This data describes a binding interaction between two proteins.

Sequence of protein 1:
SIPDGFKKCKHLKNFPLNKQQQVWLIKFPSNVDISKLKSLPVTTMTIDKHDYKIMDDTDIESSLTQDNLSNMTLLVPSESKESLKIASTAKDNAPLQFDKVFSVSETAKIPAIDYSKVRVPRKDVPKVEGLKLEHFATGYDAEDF

Residue-level contacts at the interface:
Residue Y175 in protein 1 contacts residue K42 in protein 2 (closest heavy-atom distance 4.0 Å).
Residue K167 in protein 1 is in contact with residue T34 in protein 2 (closest heavy-atom distance 4.2 Å).
Residue D176 in protein 1 is in contact with residue K42 in protein 2 (closest heavy-atom distance 3.7 Å).
Residue E169 in protein 1 is in contact with residue K42 in protein 2 (closest heavy-atom distance 4.4 Å).
Residue E169 in protein 1 interacts with residue G33 in protein 2 (closest heavy-atom distance 4.7 Å).
Residue E169 in protein 1 is in contact with residue S37 in protein 2 (closest heavy-atom distance 3.6 Å).
Residue E169 in protein 1 is in contact with residue R47 in protein 2 (closest heavy-atom distance 4.0 Å).

Sequence of protein 2:
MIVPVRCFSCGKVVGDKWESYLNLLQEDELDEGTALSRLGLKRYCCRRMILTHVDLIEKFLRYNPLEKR